Sequence of the second protein:
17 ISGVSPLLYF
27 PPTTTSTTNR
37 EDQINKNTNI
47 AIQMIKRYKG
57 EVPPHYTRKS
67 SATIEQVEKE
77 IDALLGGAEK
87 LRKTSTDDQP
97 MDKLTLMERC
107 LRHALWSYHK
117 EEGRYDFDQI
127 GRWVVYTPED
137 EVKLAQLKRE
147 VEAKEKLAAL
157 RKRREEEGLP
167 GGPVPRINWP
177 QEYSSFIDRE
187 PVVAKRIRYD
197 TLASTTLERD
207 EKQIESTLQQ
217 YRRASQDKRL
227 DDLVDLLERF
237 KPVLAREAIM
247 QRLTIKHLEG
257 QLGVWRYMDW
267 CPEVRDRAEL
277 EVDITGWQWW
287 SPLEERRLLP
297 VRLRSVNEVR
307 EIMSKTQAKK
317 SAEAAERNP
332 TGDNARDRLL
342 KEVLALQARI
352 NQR

These two protein chains interact to form a complex.

Residue-level contacts at the interface:
Residue L254 in the second protein contacts residue F70 in the first protein (closest heavy-atom distance 3.4 Å).
Residue W266 in the second protein contacts residue Y88 in the first protein (closest heavy-atom distance 4.0 Å).
Residue L254 in the second protein contacts residue I77 in the first protein (closest heavy-atom distance 3.5 Å).
Residue E255 in the second protein contacts residue P72 in the first protein (closest heavy-atom distance 3.9 Å).
Residue R248 in the second protein interacts with residue L80 in the first protein (closest heavy-atom distance 2.8 Å).
Residue D265 in the second protein is in contact with residue S99 in the first protein (closest heavy-atom distance 3.8 Å).
Residue W261 in the second protein is in contact with residue T101 in the first protein (closest heavy-atom distance 3.6 Å).
Residue R248 in the second protein is in contact with residue K79 in the first protein (closest heavy-atom distance 3.6 Å).
Residue L240 in the second protein is in contact with residue L80 in the first protein (closest heavy-atom distance 3.8 Å).
Residue H253 in the second protein contacts residue F53 in the first protein (closest heavy-atom distance 3.6 Å).
Residue A244 in the second protein is in contact with residue L80 in the first protein (closest heavy-atom distance 4.1 Å).
Residue H253 in the second protein interacts with residue E55 in the first protein (closest heavy-atom distance 2.9 Å).
Residue Y263 in the second protein interacts with residue P52 in the first protein (closest heavy-atom distance 4.0 Å).
Residue W286 in the second protein contacts residue I36 in the first protein (closest heavy-atom distance 3.9 Å).
Residue E234 in the second protein contacts residue Y87 in the first protein (closest heavy-atom distance 3.1 Å).
Residue A244 in the second protein interacts with residue P83 in the first protein (closest heavy-atom distance 4.0 Å).
Residue G83 in the second protein contacts residue L80 in the first protein (closest heavy-atom distance 3.6 Å).
Residue R248 in the second protein contacts residue A82 in the first protein (closest heavy-atom distance 3.6 Å).
Residue W261 in the second protein is in contact with residue S100 in the first protein (closest heavy-atom distance 3.5 Å).
Residue L254 in the second protein contacts residue M73 in the first protein (closest heavy-atom distance 3.0 Å).
Residue G256 in the second protein is in contact with residue P22 in the first protein (closest heavy-atom distance 3.6 Å).
Residue Y263 in the second protein is in contact with residue F53 in the first protein (closest heavy-atom distance 3.6 Å).
Residue R248 in the second protein is in contact with residue P81 in the first protein (closest heavy-atom distance 3.9 Å).
Residue K86 in the second protein interacts with residue E78 in the first protein (closest heavy-atom distance 2.6 Å).
Residue T250 in the second protein is in contact with residue F53 in the first protein (closest heavy-atom distance 3.5 Å).
Residue L254 in the second protein contacts residue P72 in the first protein (closest heavy-atom distance 3.1 Å).
Residue L249 in the second protein interacts with residue F53 in the first protein (closest heavy-atom distance 4.0 Å).
Residue Q247 in the second protein interacts with residue L80 in the first protein (closest heavy-atom distance 2.8 Å).
Residue L254 in the second protein contacts residue Q54 in the first protein (closest heavy-atom distance 3.9 Å).
Residue Q247 in the second protein is in contact with residue K79 in the first protein (closest heavy-atom distance 3.8 Å).
Residue W286 in the second protein interacts with residue D35 in the first protein (closest heavy-atom distance 3.8 Å).
Residue I251 in the second protein is in contact with residue K79 in the first protein (closest heavy-atom distance 3.8 Å).
Residue H253 in the second protein interacts with residue T23 in the first protein (closest heavy-atom distance 3.9 Å).
Residue H253 in the second protein contacts residue F24 in the first protein (closest heavy-atom distance 4.0 Å).
Residue A241 in the second protein is in contact with residue P83 in the first protein (closest heavy-atom distance 3.6 Å).
Residue K237 in the second protein is in contact with residue Y87 in the first protein (closest heavy-atom distance 3.3 Å).
Residue E291 in the second protein is in contact with residue N38 in the first protein (closest heavy-atom distance 2.5 Å).
Residue R271 in the second protein is in contact with residue S100 in the first protein (closest heavy-atom distance 3.6 Å).
Residue W285 in the second protein contacts residue I36 in the first protein (closest heavy-atom distance 4.0 Å).
Residue I245 in the second protein contacts residue Y88 in the first protein (closest heavy-atom distance 3.7 Å).
Residue H253 in the second protein is in contact with residue S51 in the first protein (closest heavy-atom distance 3.2 Å).
Residue G256 in the second protein is in contact with residue G21 in the first protein (closest heavy-atom distance 3.5 Å).
Residue W261 in the second protein interacts with residue T104 in the first protein (closest heavy-atom distance 3.6 Å).
Residue G256 in the second protein is in contact with residue P72 in the first protein (closest heavy-atom distance 3.9 Å).
Residue L258 in the second protein is in contact with residue F53 in the first protein (closest heavy-atom distance 3.7 Å).
Residue D265 in the second protein is in contact with residue S100 in the first protein (closest heavy-atom distance 3.0 Å).
Residue P238 in the second protein interacts with residue Y87 in the first protein (closest heavy-atom distance 3.7 Å).
Residue D265 in the second protein is in contact with residue T101 in the first protein (closest heavy-atom distance 2.6 Å).
Residue L87 in the second protein contacts residue E78 in the first protein (closest heavy-atom distance 3.3 Å).
Residue A241 in the second protein interacts with residue Y87 in the first protein (closest heavy-atom distance 3.8 Å).
Residue I251 in the second protein interacts with residue I77 in the first protein (closest heavy-atom distance 3.9 Å).
Residue E255 in the second protein is in contact with residue V18 in the first protein (closest heavy-atom distance 3.8 Å).
Residue M246 in the second protein is in contact with residue F53 in the first protein (closest heavy-atom distance 4.0 Å).
Residue G83 in the second protein contacts residue P81 in the first protein (closest heavy-atom distance 3.5 Å).
Residue M264 in the second protein is in contact with residue S100 in the first protein (closest heavy-atom distance 3.6 Å).
Residue H253 in the second protein is in contact with residue F70 in the first protein (closest heavy-atom distance 3.7 Å).
Residue Q247 in the second protein contacts residue E78 in the first protein (closest heavy-atom distance 3.3 Å).
Residue W285 in the second protein is in contact with residue D35 in the first protein (closest heavy-atom distance 3.7 Å).
Residue A84 in the second protein is in contact with residue L80 in the first protein (closest heavy-atom distance 3.6 Å).
Residue L295 in the second protein interacts with residue N38 in the first protein (closest heavy-atom distance 4.0 Å).

Sequence of the first protein:
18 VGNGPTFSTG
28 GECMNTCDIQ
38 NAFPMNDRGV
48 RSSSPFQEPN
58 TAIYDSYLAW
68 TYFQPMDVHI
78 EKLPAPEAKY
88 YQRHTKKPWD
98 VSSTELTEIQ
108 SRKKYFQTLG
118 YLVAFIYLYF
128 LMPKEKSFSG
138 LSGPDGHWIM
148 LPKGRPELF